These two protein chains interact to form a complex.

Sequence of protein 1:
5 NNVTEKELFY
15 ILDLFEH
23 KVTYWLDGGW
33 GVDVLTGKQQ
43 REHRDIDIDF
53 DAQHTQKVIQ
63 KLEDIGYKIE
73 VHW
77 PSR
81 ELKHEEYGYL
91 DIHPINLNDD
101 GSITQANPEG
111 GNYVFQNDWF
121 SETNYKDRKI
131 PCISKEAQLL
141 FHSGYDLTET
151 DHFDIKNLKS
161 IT

Contacts between the two chains:
Residue L139 in protein 1 contacts residue E136 in protein 2 (closest heavy-atom distance 4.3 Å).
Residue L139 in protein 1 contacts residue L139 in protein 2 (closest heavy-atom distance 3.4 Å).
Residue V114 in protein 1 is in contact with residue H152 in protein 2 (closest heavy-atom distance 3.2 Å).
Residue F141 in protein 1 interacts with residue Y145 in protein 2 (closest heavy-atom distance 3.6 Å).
Residue L140 in protein 1 contacts residue L139 in protein 2 (closest heavy-atom distance 3.5 Å).
Residue L140 in protein 1 interacts with residue S143 in protein 2 (closest heavy-atom distance 4.0 Å).
Residue L140 in protein 1 is in contact with residue H142 in protein 2 (closest heavy-atom distance 3.4 Å).
Residue V114 in protein 1 is in contact with residue L147 in protein 2 (closest heavy-atom distance 4.8 Å).
Residue E136 in protein 1 contacts residue K159 in protein 2 (closest heavy-atom distance 3.8 Å).
Residue W119 in protein 1 is in contact with residue H152 in protein 2 (closest heavy-atom distance 4.0 Å).
Residue L140 in protein 1 is in contact with residue G144 in protein 2 (closest heavy-atom distance 3.1 Å).
Residue Q116 in protein 1 is in contact with residue F153 in protein 2 (closest heavy-atom distance 4.9 Å).
Residue Q116 in protein 1 contacts residue K156 in protein 2 (closest heavy-atom distance 3.3 Å).
Residue E136 in protein 1 interacts with residue L139 in protein 2 (closest heavy-atom distance 3.8 Å).
Residue H152 in protein 1 is in contact with residue Q116 in protein 2 (closest heavy-atom distance 3.2 Å).
Residue L140 in protein 1 contacts residue I155 in protein 2 (closest heavy-atom distance 3.6 Å).
Residue F115 in protein 1 is in contact with residue Y145 in protein 2 (closest heavy-atom distance 4.0 Å).
Residue L139 in protein 1 is in contact with residue L140 in protein 2 (closest heavy-atom distance 3.5 Å).
Residue Y145 in protein 1 interacts with residue Y113 in protein 2 (closest heavy-atom distance 3.5 Å).
Residue G144 in protein 1 is in contact with residue F141 in protein 2 (closest heavy-atom distance 3.6 Å).
Residue Q116 in protein 1 is in contact with residue H152 in protein 2 (closest heavy-atom distance 3.1 Å).
Residue F115 in protein 1 contacts residue G144 in protein 2 (closest heavy-atom distance 4.9 Å).
Residue D118 in protein 1 contacts residue K159 in protein 2 (closest heavy-atom distance 4.4 Å).
Residue L140 in protein 1 is in contact with residue L140 in protein 2 (closest heavy-atom distance 4.9 Å).
Residue K135 in protein 1 is in contact with residue E136 in protein 2 (closest heavy-atom distance 4.7 Å).
Residue Q116 in protein 1 contacts residue I155 in protein 2 (closest heavy-atom distance 4.1 Å).
Residue H152 in protein 1 interacts with residue W119 in protein 2 (closest heavy-atom distance 3.8 Å).
Residue H142 in protein 1 contacts residue L139 in protein 2 (closest heavy-atom distance 4.8 Å).
Residue Y113 in protein 1 contacts residue Y145 in protein 2 (closest heavy-atom distance 3.4 Å).
Residue H142 in protein 1 interacts with residue L140 in protein 2 (closest heavy-atom distance 3.4 Å).
Residue G144 in protein 1 interacts with residue W119 in protein 2 (closest heavy-atom distance 4.7 Å).
Residue F115 in protein 1 interacts with residue H152 in protein 2 (closest heavy-atom distance 4.7 Å).
Residue G144 in protein 1 contacts residue L140 in protein 2 (closest heavy-atom distance 3.0 Å).
Residue I155 in protein 1 is in contact with residue L140 in protein 2 (closest heavy-atom distance 3.7 Å).
Residue Y145 in protein 1 contacts residue Q105 in protein 2 (closest heavy-atom distance 2.5 Å).
Residue L140 in protein 1 contacts residue L147 in protein 2 (closest heavy-atom distance 4.6 Å).
Residue Y145 in protein 1 is in contact with residue F115 in protein 2 (closest heavy-atom distance 3.8 Å).
Residue K159 in protein 1 is in contact with residue E136 in protein 2 (closest heavy-atom distance 4.5 Å).
Residue K159 in protein 1 is in contact with residue D118 in protein 2 (closest heavy-atom distance 3.0 Å).
Residue K156 in protein 1 contacts residue Q116 in protein 2 (closest heavy-atom distance 3.4 Å).
Residue Y145 in protein 1 contacts residue F141 in protein 2 (closest heavy-atom distance 3.7 Å).
Residue W119 in protein 1 interacts with residue L147 in protein 2 (closest heavy-atom distance 3.6 Å).
Residue L147 in protein 1 contacts residue W119 in protein 2 (closest heavy-atom distance 3.8 Å).
Residue S143 in protein 1 interacts with residue L140 in protein 2 (closest heavy-atom distance 3.9 Å).
Residue W119 in protein 1 contacts residue I155 in protein 2 (closest heavy-atom distance 4.2 Å).
Residue H142 in protein 1 contacts residue H142 in protein 2 (closest heavy-atom distance 4.0 Å).
Residue E136 in protein 1 contacts residue K135 in protein 2 (closest heavy-atom distance 4.7 Å).
Residue F141 in protein 1 is in contact with residue G144 in protein 2 (closest heavy-atom distance 3.4 Å).
Residue D118 in protein 1 is in contact with residue K156 in protein 2 (closest heavy-atom distance 4.9 Å).
Residue Q105 in protein 1 interacts with residue Y145 in protein 2 (closest heavy-atom distance 3.1 Å).
Residue L147 in protein 1 interacts with residue L140 in protein 2 (closest heavy-atom distance 4.7 Å).
Residue H152 in protein 1 contacts residue V114 in protein 2 (closest heavy-atom distance 4.9 Å).

Sequence of protein 2:
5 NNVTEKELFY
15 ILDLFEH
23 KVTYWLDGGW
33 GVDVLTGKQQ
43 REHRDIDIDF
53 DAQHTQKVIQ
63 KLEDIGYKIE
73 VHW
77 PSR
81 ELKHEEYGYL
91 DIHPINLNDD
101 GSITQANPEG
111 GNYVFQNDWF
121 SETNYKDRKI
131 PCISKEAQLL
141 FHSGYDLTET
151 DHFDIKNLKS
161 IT